These two protein chains interact to form a complex.

Residue-level contacts at the interface:
Residue T73 in the second protein interacts with residue P7 in the first protein (closest heavy-atom distance 4.3 Å).
Residue I24 in the second protein contacts residue V2 in the first protein (closest heavy-atom distance 4.7 Å).
Residue F74 in the second protein interacts with residue S6 in the first protein (closest heavy-atom distance 4.4 Å).
Residue T73 in the second protein is in contact with residue N8 in the first protein (closest heavy-atom distance 3.9 Å).
Residue F99 in the second protein interacts with residue P3 in the first protein (closest heavy-atom distance 3.6 Å).
Residue Y9 in the second protein interacts with residue V2 in the first protein (closest heavy-atom distance 3.7 Å).
Residue Y159 in the second protein interacts with residue F1 in the first protein (closest heavy-atom distance 2.5 Å).
Residue N77 in the second protein interacts with residue I9 in the first protein (closest heavy-atom distance 2.7 Å).
Residue Y159 in the second protein interacts with residue P3 in the first protein (closest heavy-atom distance 3.7 Å).
Residue R155 in the second protein is in contact with residue N5 in the first protein (closest heavy-atom distance 3.1 Å).
Residue I66 in the second protein interacts with residue F4 in the first protein (closest heavy-atom distance 3.8 Å).
Residue Y7 in the second protein interacts with residue V2 in the first protein (closest heavy-atom distance 3.5 Å).
Residue N77 in the second protein is in contact with residue N8 in the first protein (closest heavy-atom distance 3.3 Å).
Residue F95 in the second protein is in contact with residue I9 in the first protein (closest heavy-atom distance 3.5 Å).
Residue N77 in the second protein is in contact with residue P7 in the first protein (closest heavy-atom distance 3.4 Å).
Residue K146 in the second protein interacts with residue I9 in the first protein (closest heavy-atom distance 3.0 Å).
Residue Y116 in the second protein is in contact with residue P7 in the first protein (closest heavy-atom distance 3.5 Å).
Residue E152 in the second protein interacts with residue P7 in the first protein (closest heavy-atom distance 3.7 Å).
Residue Q63 in the second protein interacts with residue F1 in the first protein (closest heavy-atom distance 3.3 Å).
Residue F33 in the second protein interacts with residue F1 in the first protein (closest heavy-atom distance 4.9 Å).
Residue I66 in the second protein contacts residue V2 in the first protein (closest heavy-atom distance 3.8 Å).
Residue Q62 in the second protein contacts residue F1 in the first protein (closest heavy-atom distance 4.5 Å).
Residue I66 in the second protein contacts residue P3 in the first protein (closest heavy-atom distance 3.3 Å).
Residue Y84 in the second protein is in contact with residue I9 in the first protein (closest heavy-atom distance 2.6 Å).
Residue T80 in the second protein contacts residue I9 in the first protein (closest heavy-atom distance 3.7 Å).
Residue Q63 in the second protein interacts with residue V2 in the first protein (closest heavy-atom distance 3.0 Å).
Residue W147 in the second protein interacts with residue I9 in the first protein (closest heavy-atom distance 4.1 Å).
Residue H156 in the second protein interacts with residue P7 in the first protein (closest heavy-atom distance 3.8 Å).
Residue T70 in the second protein interacts with residue S6 in the first protein (closest heavy-atom distance 3.9 Å).
Residue Y59 in the second protein is in contact with residue F1 in the first protein (closest heavy-atom distance 3.8 Å).
Residue I66 in the second protein is in contact with residue F1 in the first protein (closest heavy-atom distance 4.8 Å).
Residue E152 in the second protein is in contact with residue N5 in the first protein (closest heavy-atom distance 2.6 Å).
Residue R114 in the second protein is in contact with residue P3 in the first protein (closest heavy-atom distance 4.2 Å).
Residue Y9 in the second protein interacts with residue P3 in the first protein (closest heavy-atom distance 3.6 Å).
Residue T70 in the second protein is in contact with residue P3 in the first protein (closest heavy-atom distance 4.7 Å).
Residue W147 in the second protein contacts residue N8 in the first protein (closest heavy-atom distance 3.0 Å).
Residue W167 in the second protein is in contact with residue F1 in the first protein (closest heavy-atom distance 3.4 Å).
Residue T73 in the second protein is in contact with residue S6 in the first protein (closest heavy-atom distance 3.1 Å).
Residue V76 in the second protein interacts with residue N8 in the first protein (closest heavy-atom distance 3.5 Å).
Residue M45 in the second protein is in contact with residue V2 in the first protein (closest heavy-atom distance 4.0 Å).
Residue K146 in the second protein contacts residue N8 in the first protein (closest heavy-atom distance 4.3 Å).
Residue W147 in the second protein contacts residue P7 in the first protein (closest heavy-atom distance 3.7 Å).
Residue Y171 in the second protein is in contact with residue F1 in the first protein (closest heavy-atom distance 3.0 Å).
Residue Y159 in the second protein interacts with residue V2 in the first protein (closest heavy-atom distance 4.2 Å).
Residue Y123 in the second protein interacts with residue I9 in the first protein (closest heavy-atom distance 3.5 Å).
Residue M5 in the second protein contacts residue F1 in the first protein (closest heavy-atom distance 3.8 Å).
Residue A81 in the second protein is in contact with residue I9 in the first protein (closest heavy-atom distance 4.3 Å).
Residue T143 in the second protein contacts residue I9 in the first protein (closest heavy-atom distance 2.6 Å).
Residue Y7 in the second protein is in contact with residue F1 in the first protein (closest heavy-atom distance 2.8 Å).

Sequence of the first protein:
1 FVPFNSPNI

Sequence of the second protein:
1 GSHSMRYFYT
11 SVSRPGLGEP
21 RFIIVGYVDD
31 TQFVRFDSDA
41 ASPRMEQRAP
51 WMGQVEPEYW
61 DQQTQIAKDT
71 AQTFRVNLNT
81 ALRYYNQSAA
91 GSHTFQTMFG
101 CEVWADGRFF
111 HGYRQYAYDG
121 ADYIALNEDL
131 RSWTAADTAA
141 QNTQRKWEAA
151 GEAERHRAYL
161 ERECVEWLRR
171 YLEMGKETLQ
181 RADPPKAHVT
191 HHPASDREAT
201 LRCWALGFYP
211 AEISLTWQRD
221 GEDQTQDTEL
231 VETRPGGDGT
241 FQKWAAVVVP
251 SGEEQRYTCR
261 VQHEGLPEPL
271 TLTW